The following describes two proteins that form a bound complex.

Sequence of the first protein:
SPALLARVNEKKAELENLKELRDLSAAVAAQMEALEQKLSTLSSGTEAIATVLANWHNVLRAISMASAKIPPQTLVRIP

Contacts between the two chains:
Residue V28 in the second protein is in contact with residue L43 in the first protein (closest heavy-atom distance 3.6 Å).
Residue L52 in the second protein contacts residue P86 in the first protein (closest heavy-atom distance 3.7 Å).
Residue V7 in the second protein interacts with residue N18 in the first protein (closest heavy-atom distance 4.1 Å).
Residue C35 in the second protein interacts with residue S45 in the first protein (closest heavy-atom distance 3.5 Å).
Residue R11 in the second protein interacts with residue L25 in the first protein (closest heavy-atom distance 4.4 Å).
Residue T50 in the second protein is in contact with residue P86 in the first protein (closest heavy-atom distance 3.4 Å).
Residue Y3 in the second protein contacts residue E15 in the first protein (closest heavy-atom distance 3.5 Å).
Residue V7 in the second protein contacts residue L25 in the first protein (closest heavy-atom distance 4.4 Å).
Residue I47 in the second protein interacts with residue V90 in the first protein (closest heavy-atom distance 3.4 Å).
Residue L52 in the second protein is in contact with residue Q87 in the first protein (closest heavy-atom distance 3.8 Å).
Residue Q49 in the second protein contacts residue Q87 in the first protein (closest heavy-atom distance 3.4 Å).
Residue A53 in the second protein is in contact with residue P86 in the first protein (closest heavy-atom distance 3.2 Å).
Residue Y3 in the second protein contacts residue L19 in the first protein (closest heavy-atom distance 4.0 Å).
Residue I47 in the second protein contacts residue L89 in the first protein (closest heavy-atom distance 3.4 Å).
Residue L17 in the second protein is in contact with residue Q32 in the first protein (closest heavy-atom distance 3.7 Å).
Residue V21 in the second protein is in contact with residue K39 in the first protein (closest heavy-atom distance 4.6 Å).
Residue L14 in the second protein contacts residue L25 in the first protein (closest heavy-atom distance 3.6 Å).
Residue C35 in the second protein is in contact with residue G46 in the first protein (closest heavy-atom distance 4.1 Å).
Residue V21 in the second protein is in contact with residue Q32 in the first protein (closest heavy-atom distance 3.4 Å).
Residue Y3 in the second protein interacts with residue N18 in the first protein (closest heavy-atom distance 3.4 Å).
Residue Q49 in the second protein contacts residue L89 in the first protein (closest heavy-atom distance 3.4 Å).
Residue P32 in the second protein contacts residue T42 in the first protein (closest heavy-atom distance 4.2 Å).
Residue Q49 in the second protein interacts with residue T88 in the first protein (closest heavy-atom distance 2.9 Å).
Residue L14 in the second protein contacts residue Q32 in the first protein (closest heavy-atom distance 3.9 Å).
Residue I47 in the second protein contacts residue R91 in the first protein (closest heavy-atom distance 3.3 Å).
Residue F31 in the second protein contacts residue G46 in the first protein (closest heavy-atom distance 4.4 Å).
Residue L17 in the second protein is in contact with residue V29 in the first protein (closest heavy-atom distance 4.6 Å).
Residue R42 in the second protein contacts residue T52 in the first protein (closest heavy-atom distance 4.2 Å).
Residue C6 in the second protein contacts residue L22 in the first protein (closest heavy-atom distance 4.0 Å).
Residue L10 in the second protein interacts with residue L22 in the first protein (closest heavy-atom distance 3.6 Å).
Residue E45 in the second protein interacts with residue P93 in the first protein (closest heavy-atom distance 3.3 Å).
Residue L10 in the second protein is in contact with residue L25 in the first protein (closest heavy-atom distance 3.3 Å).
Residue L38 in the second protein is in contact with residue A49 in the first protein (closest heavy-atom distance 3.3 Å).
Residue T50 in the second protein interacts with residue Q87 in the first protein (closest heavy-atom distance 4.7 Å).
Residue F31 in the second protein contacts residue L43 in the first protein (closest heavy-atom distance 3.8 Å).
Residue V28 in the second protein is in contact with residue K39 in the first protein (closest heavy-atom distance 4.7 Å).
Residue L10 in the second protein is in contact with residue S26 in the first protein (closest heavy-atom distance 4.6 Å).
Residue F31 in the second protein contacts residue T42 in the first protein (closest heavy-atom distance 3.4 Å).
Residue R39 in the second protein contacts residue S45 in the first protein (closest heavy-atom distance 4.1 Å).
Residue L14 in the second protein interacts with residue V29 in the first protein (closest heavy-atom distance 3.9 Å).
Residue H43 in the second protein contacts residue P93 in the first protein (closest heavy-atom distance 3.2 Å).
Residue V7 in the second protein is in contact with residue E21 in the first protein (closest heavy-atom distance 4.7 Å).
Residue L10 in the second protein is in contact with residue V29 in the first protein (closest heavy-atom distance 4.5 Å).
Residue L46 in the second protein is in contact with residue R91 in the first protein (closest heavy-atom distance 4.0 Å).
Residue Q49 in the second protein is in contact with residue P86 in the first protein (closest heavy-atom distance 3.4 Å).
Residue V28 in the second protein contacts residue T42 in the first protein (closest heavy-atom distance 4.2 Å).
Residue E45 in the second protein interacts with residue R91 in the first protein (closest heavy-atom distance 3.0 Å).
Residue E18 in the second protein contacts residue Q32 in the first protein (closest heavy-atom distance 3.0 Å).
Residue V7 in the second protein is in contact with residue L22 in the first protein (closest heavy-atom distance 4.1 Å).
Residue Y44 in the second protein contacts residue N56 in the first protein (closest heavy-atom distance 3.4 Å).
Residue L17 in the second protein is in contact with residue M33 in the first protein (closest heavy-atom distance 3.7 Å).
Residue Q49 in the second protein is in contact with residue V90 in the first protein (closest heavy-atom distance 3.0 Å).
Residue L46 in the second protein interacts with residue N59 in the first protein (closest heavy-atom distance 3.3 Å).
Residue Y44 in the second protein is in contact with residue T52 in the first protein (closest heavy-atom distance 3.4 Å).
Residue Y44 in the second protein interacts with residue P93 in the first protein (closest heavy-atom distance 3.6 Å).
Residue L14 in the second protein is in contact with residue A28 in the first protein (closest heavy-atom distance 3.5 Å).
Residue T51 in the second protein is in contact with residue M66 in the first protein (closest heavy-atom distance 3.9 Å).
Residue D25 in the second protein is in contact with residue K39 in the first protein (closest heavy-atom distance 3.0 Å).
Residue C35 in the second protein contacts residue T42 in the first protein (closest heavy-atom distance 4.6 Å).
Residue V21 in the second protein is in contact with residue A35 in the first protein (closest heavy-atom distance 4.5 Å).

Sequence of the second protein:
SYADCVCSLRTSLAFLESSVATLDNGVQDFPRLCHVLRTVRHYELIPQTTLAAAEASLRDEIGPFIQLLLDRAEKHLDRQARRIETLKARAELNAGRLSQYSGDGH